Sequence of chain A:
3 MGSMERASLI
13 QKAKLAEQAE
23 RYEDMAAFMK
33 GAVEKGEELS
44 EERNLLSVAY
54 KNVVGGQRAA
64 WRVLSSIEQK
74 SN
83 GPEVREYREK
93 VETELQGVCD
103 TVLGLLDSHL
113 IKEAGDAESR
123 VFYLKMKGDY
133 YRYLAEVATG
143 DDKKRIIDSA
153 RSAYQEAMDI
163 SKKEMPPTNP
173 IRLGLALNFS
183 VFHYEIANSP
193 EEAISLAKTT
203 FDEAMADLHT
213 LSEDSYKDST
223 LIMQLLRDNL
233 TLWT

These two protein chains interact to form a complex.

Contacts between the two chains:
Residue L227 in chain A interacts with residue P9 in chain B (closest heavy-atom distance 3.8 Å).
Residue L179 in chain A contacts residue I8 in chain B (closest heavy-atom distance 3.5 Å).
Residue N180 in chain A contacts residue I8 in chain B (closest heavy-atom distance 2.9 Å).
Residue L179 in chain A contacts residue G6 in chain B (closest heavy-atom distance 3.6 Å).
Residue N231 in chain A is in contact with residue G6 in chain B (closest heavy-atom distance 2.9 Å).
Residue E19 in chain A interacts with residue R11 in chain B (closest heavy-atom distance 2.9 Å).
Residue G176 in chain A interacts with residue I8 in chain B (closest heavy-atom distance 4.2 Å).
Residue K54 in chain A contacts residue P9 in chain B (closest heavy-atom distance 3.9 Å).
Residue I224 in chain A interacts with residue I8 in chain B (closest heavy-atom distance 3.8 Å).
Residue L227 in chain A is in contact with residue I8 in chain B (closest heavy-atom distance 4.3 Å).
Residue V51 in chain A is in contact with residue G10 in chain B (closest heavy-atom distance 3.2 Å).
Residue V183 in chain A contacts residue G6 in chain B (closest heavy-atom distance 3.6 Å).
Residue W235 in chain A interacts with residue A5 in chain B (closest heavy-atom distance 3.4 Å).
Residue K54 in chain A contacts residue G10 in chain B (closest heavy-atom distance 3.6 Å).
Residue N47 in chain A is in contact with residue R11 in chain B (closest heavy-atom distance 3.7 Å).
Residue V51 in chain A is in contact with residue R11 in chain B (closest heavy-atom distance 3.6 Å).
Residue N47 in chain A interacts with residue G10 in chain B (closest heavy-atom distance 4.8 Å).
Residue K54 in chain A interacts with residue I8 in chain B (closest heavy-atom distance 3.6 Å).
Residue L234 in chain A is in contact with residue A5 in chain B (closest heavy-atom distance 3.6 Å).
Residue L223 in chain A interacts with residue R12 in chain B (closest heavy-atom distance 4.5 Å).
Residue M27 in chain A interacts with residue R11 in chain B (closest heavy-atom distance 4.6 Å).
Residue L48 in chain A interacts with residue R11 in chain B (closest heavy-atom distance 3.4 Å).
Residue D220 in chain A is in contact with residue R12 in chain B (closest heavy-atom distance 2.6 Å).
Residue N231 in chain A is in contact with residue A5 in chain B (closest heavy-atom distance 3.4 Å).
Residue K127 in chain A is in contact with residue I8 in chain B (closest heavy-atom distance 3.7 Å).
Residue E187 in chain A contacts residue A5 in chain B (closest heavy-atom distance 3.5 Å).
Residue V183 in chain A interacts with residue A5 in chain B (closest heavy-atom distance 4.3 Å).

Sequence of chain B:
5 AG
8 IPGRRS